The following describes two proteins that form a bound complex.

Sequence of protein 1:
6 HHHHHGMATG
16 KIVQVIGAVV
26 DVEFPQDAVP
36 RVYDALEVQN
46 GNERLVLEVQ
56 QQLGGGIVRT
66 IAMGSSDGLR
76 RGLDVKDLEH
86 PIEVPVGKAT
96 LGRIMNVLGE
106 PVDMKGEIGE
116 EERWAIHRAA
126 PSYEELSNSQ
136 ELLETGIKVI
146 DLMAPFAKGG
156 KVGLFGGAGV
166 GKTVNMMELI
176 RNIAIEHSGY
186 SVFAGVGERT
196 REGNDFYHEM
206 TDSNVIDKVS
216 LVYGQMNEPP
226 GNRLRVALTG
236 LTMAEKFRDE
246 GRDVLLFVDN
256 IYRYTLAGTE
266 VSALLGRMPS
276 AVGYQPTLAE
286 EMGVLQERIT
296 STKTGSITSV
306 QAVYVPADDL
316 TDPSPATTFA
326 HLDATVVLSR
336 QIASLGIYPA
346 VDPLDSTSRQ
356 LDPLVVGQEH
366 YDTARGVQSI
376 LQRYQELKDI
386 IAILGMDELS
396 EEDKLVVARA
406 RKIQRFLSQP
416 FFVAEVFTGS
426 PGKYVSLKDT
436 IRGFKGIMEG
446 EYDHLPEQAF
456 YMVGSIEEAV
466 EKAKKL

Interface contacts:
Residue T316 in protein 1 interacts with residue Q270 in protein 2 (closest heavy-atom distance 3.8 Å).
Residue V277 in protein 1 interacts with residue I273 in protein 2 (closest heavy-atom distance 3.8 Å).

Sequence of protein 2:
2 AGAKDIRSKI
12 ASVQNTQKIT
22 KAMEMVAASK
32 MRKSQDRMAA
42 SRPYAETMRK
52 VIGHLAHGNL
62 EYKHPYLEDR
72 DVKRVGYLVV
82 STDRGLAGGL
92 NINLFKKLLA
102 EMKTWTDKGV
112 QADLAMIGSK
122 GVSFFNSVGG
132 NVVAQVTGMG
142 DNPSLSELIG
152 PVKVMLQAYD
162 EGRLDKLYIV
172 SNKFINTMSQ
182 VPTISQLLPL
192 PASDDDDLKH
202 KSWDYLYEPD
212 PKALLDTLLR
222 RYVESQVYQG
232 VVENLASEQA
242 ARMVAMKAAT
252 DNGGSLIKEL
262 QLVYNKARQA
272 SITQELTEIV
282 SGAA